Contacts between the two chains:
Residue P345 in protein 2 interacts with residue Y371 in protein 1 (closest heavy-atom distance 3.4 Å).
Residue N531 in protein 2 contacts residue Y556 in protein 1 (closest heavy-atom distance 3.0 Å).
Residue Q544 in protein 2 is in contact with residue Q544 in protein 1 (closest heavy-atom distance 2.3 Å).
Residue D253 in protein 2 is in contact with residue I293 in protein 1 (closest heavy-atom distance 3.3 Å).
Residue F350 in protein 2 is in contact with residue Y372 in protein 1 (closest heavy-atom distance 3.4 Å).
Residue R441 in protein 2 interacts with residue T106 in protein 1 (closest heavy-atom distance 3.3 Å).
Residue K313 in protein 2 is in contact with residue W41 in protein 1 (closest heavy-atom distance 3.3 Å).
Residue Y392 in protein 2 is in contact with residue F351 in protein 1 (closest heavy-atom distance 2.3 Å).
Residue A86 in protein 2 contacts residue K563 in protein 1 (closest heavy-atom distance 3.0 Å).
Residue S526 in protein 2 is in contact with residue L559 in protein 1 (closest heavy-atom distance 3.2 Å).
Residue R81 in protein 2 is in contact with residue R103 in protein 1 (closest heavy-atom distance 3.2 Å).
Residue Q555 in protein 2 contacts residue V565 in protein 1 (closest heavy-atom distance 3.4 Å).
Residue D509 in protein 2 contacts residue Q135 in protein 1 (closest heavy-atom distance 3.3 Å).
Residue K248 in protein 2 interacts with residue Y191 in protein 1 (closest heavy-atom distance 2.8 Å).
Residue Y514 in protein 2 contacts residue H104 in protein 1 (closest heavy-atom distance 3.0 Å).
Residue V254 in protein 2 interacts with residue K290 in protein 1 (closest heavy-atom distance 3.4 Å).
Residue D84 in protein 2 contacts residue D561 in protein 1 (closest heavy-atom distance 2.8 Å).
Residue P345 in protein 2 interacts with residue N366 in protein 1 (closest heavy-atom distance 2.5 Å).
Residue K348 in protein 2 contacts residue N366 in protein 1 (closest heavy-atom distance 3.3 Å).
Residue A431 in protein 2 interacts with residue R116 in protein 1 (closest heavy-atom distance 3.2 Å).
Residue I356 in protein 2 is in contact with residue Y372 in protein 1 (closest heavy-atom distance 3.4 Å).
Residue R249 in protein 2 is in contact with residue Q291 in protein 1 (closest heavy-atom distance 3.3 Å).
Residue D166 in protein 2 contacts residue E147 in protein 1 (closest heavy-atom distance 3.2 Å).
Residue L164 in protein 2 contacts residue E147 in protein 1 (closest heavy-atom distance 3.3 Å).
Residue E311 in protein 2 is in contact with residue W211 in protein 1 (closest heavy-atom distance 2.7 Å).
Residue D250 in protein 2 interacts with residue Y132 in protein 1 (closest heavy-atom distance 3.0 Å).
Residue Y392 in protein 2 interacts with residue Y391 in protein 1 (closest heavy-atom distance 2.6 Å).
Residue E414 in protein 2 is in contact with residue V59 in protein 1 (closest heavy-atom distance 3.4 Å).
Residue K541 in protein 2 interacts with residue L539 in protein 1 (closest heavy-atom distance 3.4 Å).
Residue Q555 in protein 2 contacts residue G564 in protein 1 (closest heavy-atom distance 2.5 Å).
Residue L551 in protein 2 interacts with residue Q555 in protein 1 (closest heavy-atom distance 3.4 Å).
Residue N531 in protein 2 interacts with residue T558 in protein 1 (closest heavy-atom distance 3.3 Å).
Residue K248 in protein 2 contacts residue E189 in protein 1 (closest heavy-atom distance 2.4 Å).
Residue K348 in protein 2 contacts residue Y369 in protein 1 (closest heavy-atom distance 3.1 Å).
Residue T386 in protein 2 contacts residue R376 in protein 1 (closest heavy-atom distance 3.2 Å).
Residue E230 in protein 2 contacts residue D186 in protein 1 (closest heavy-atom distance 3.0 Å).
Residue Y392 in protein 2 contacts residue L374 in protein 1 (closest heavy-atom distance 3.4 Å).
Residue D169 in protein 2 is in contact with residue E185 in protein 1 (closest heavy-atom distance 2.5 Å).
Residue G545 in protein 2 interacts with residue Y549 in protein 1 (closest heavy-atom distance 3.4 Å).
Residue M579 in protein 2 is in contact with residue Q575 in protein 1 (closest heavy-atom distance 3.1 Å).
Residue E396 in protein 2 contacts residue E393 in protein 1 (closest heavy-atom distance 2.7 Å).
Residue Y80 in protein 2 interacts with residue K563 in protein 1 (closest heavy-atom distance 3.0 Å).
Residue D312 in protein 2 interacts with residue T213 in protein 1 (closest heavy-atom distance 2.9 Å).
Residue K528 in protein 2 contacts residue V565 in protein 1 (closest heavy-atom distance 3.2 Å).
Residue K163 in protein 2 contacts residue R127 in protein 1 (closest heavy-atom distance 2.9 Å).
Residue K346 in protein 2 is in contact with residue N366 in protein 1 (closest heavy-atom distance 3.1 Å).
Residue D312 in protein 2 is in contact with residue W211 in protein 1 (closest heavy-atom distance 3.0 Å).
Residue D325 in protein 2 interacts with residue M334 in protein 1 (closest heavy-atom distance 3.3 Å).
Residue D509 in protein 2 is in contact with residue D134 in protein 1 (closest heavy-atom distance 2.9 Å).
Residue K528 in protein 2 interacts with residue G564 in protein 1 (closest heavy-atom distance 3.0 Å).
Residue N531 in protein 2 is in contact with residue L559 in protein 1 (closest heavy-atom distance 3.1 Å).
Residue K346 in protein 2 contacts residue Y369 in protein 1 (closest heavy-atom distance 2.5 Å).
Residue S160 in protein 2 interacts with residue N182 in protein 1 (closest heavy-atom distance 2.8 Å).
Residue W44 in protein 2 interacts with residue Y53 in protein 1 (closest heavy-atom distance 3.3 Å).
Residue Q578 in protein 2 contacts residue Q575 in protein 1 (closest heavy-atom distance 2.9 Å).
Residue L539 in protein 2 contacts residue L539 in protein 1 (closest heavy-atom distance 3.1 Å).
Residue K83 in protein 2 interacts with residue K563 in protein 1 (closest heavy-atom distance 3.3 Å).
Residue Q530 in protein 2 contacts residue L559 in protein 1 (closest heavy-atom distance 3.3 Å).
Residue Q544 in protein 2 is in contact with residue Y549 in protein 1 (closest heavy-atom distance 3.2 Å).
Residue R321 in protein 2 interacts with residue R61 in protein 1 (closest heavy-atom distance 3.3 Å).

Sequence of protein 2:
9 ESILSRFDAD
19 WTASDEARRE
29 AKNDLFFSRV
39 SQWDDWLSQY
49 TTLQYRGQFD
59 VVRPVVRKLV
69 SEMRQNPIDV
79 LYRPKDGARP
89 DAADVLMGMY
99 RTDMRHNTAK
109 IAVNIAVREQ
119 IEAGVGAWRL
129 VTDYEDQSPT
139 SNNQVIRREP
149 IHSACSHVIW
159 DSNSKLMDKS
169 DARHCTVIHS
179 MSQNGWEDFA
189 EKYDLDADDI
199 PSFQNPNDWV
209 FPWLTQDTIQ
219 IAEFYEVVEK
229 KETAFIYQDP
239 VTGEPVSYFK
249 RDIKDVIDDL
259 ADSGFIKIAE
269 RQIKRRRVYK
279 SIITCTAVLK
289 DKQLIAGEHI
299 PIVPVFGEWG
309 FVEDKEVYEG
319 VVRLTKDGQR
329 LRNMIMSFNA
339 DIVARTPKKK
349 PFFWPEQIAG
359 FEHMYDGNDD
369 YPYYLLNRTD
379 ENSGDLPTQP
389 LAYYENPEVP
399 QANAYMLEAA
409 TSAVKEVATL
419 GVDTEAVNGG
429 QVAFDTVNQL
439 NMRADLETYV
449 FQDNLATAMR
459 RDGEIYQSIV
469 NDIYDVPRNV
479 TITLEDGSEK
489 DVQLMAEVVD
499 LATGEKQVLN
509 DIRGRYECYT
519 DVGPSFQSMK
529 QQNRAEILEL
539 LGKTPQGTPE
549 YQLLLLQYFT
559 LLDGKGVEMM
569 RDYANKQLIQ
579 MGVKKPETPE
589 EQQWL

The following describes two proteins that form a bound complex.

Sequence of protein 1:
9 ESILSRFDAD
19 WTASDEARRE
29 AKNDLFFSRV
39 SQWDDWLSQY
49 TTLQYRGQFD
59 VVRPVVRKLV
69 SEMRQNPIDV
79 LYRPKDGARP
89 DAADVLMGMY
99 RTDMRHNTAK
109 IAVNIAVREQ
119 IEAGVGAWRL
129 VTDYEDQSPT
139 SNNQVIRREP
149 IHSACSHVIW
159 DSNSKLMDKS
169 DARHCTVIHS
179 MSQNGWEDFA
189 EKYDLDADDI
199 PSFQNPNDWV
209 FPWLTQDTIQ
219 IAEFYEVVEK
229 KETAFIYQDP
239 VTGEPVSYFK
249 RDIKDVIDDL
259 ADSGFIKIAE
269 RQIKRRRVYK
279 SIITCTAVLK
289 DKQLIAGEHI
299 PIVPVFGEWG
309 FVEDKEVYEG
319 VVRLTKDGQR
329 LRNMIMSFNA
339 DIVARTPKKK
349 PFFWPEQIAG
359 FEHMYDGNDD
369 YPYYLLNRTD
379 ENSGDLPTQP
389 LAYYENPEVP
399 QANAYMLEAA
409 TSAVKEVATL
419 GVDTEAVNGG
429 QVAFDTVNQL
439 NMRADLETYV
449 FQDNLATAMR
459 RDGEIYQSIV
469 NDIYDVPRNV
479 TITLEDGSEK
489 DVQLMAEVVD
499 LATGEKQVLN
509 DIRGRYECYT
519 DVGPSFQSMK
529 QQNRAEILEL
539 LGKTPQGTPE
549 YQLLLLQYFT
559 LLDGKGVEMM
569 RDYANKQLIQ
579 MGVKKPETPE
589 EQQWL